Sequence of the first protein:
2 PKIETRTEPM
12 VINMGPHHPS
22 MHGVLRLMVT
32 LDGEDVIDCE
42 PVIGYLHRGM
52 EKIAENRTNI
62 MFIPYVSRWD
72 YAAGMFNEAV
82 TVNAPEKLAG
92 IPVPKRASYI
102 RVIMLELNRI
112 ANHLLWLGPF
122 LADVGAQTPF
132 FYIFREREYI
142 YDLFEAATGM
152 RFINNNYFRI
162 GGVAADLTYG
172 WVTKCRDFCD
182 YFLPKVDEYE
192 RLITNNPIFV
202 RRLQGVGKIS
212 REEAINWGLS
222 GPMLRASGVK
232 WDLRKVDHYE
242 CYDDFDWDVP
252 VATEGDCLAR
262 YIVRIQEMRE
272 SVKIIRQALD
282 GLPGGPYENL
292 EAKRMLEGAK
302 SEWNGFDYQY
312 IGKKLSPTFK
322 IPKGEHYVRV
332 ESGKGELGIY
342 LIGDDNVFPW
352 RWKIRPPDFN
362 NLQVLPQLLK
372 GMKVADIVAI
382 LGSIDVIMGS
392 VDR

Interface contacts:
Residue A166 in the first protein interacts with residue W84 in the second protein (closest heavy-atom distance 4.5 Å).
Residue A166 in the first protein interacts with residue G82 in the second protein (closest heavy-atom distance 4.9 Å).
Residue G150 in the first protein contacts residue W84 in the second protein (closest heavy-atom distance 4.5 Å).
Residue T149 in the first protein contacts residue W84 in the second protein (closest heavy-atom distance 3.2 Å).
Residue R160 in the first protein contacts residue W84 in the second protein (closest heavy-atom distance 4.1 Å).
Residue R160 in the first protein is in contact with residue N83 in the second protein (closest heavy-atom distance 3.5 Å).
Residue N157 in the first protein contacts residue W84 in the second protein (closest heavy-atom distance 4.1 Å).
Residue A166 in the first protein is in contact with residue N83 in the second protein (closest heavy-atom distance 3.7 Å).
Residue A148 in the first protein is in contact with residue W84 in the second protein (closest heavy-atom distance 3.7 Å).
Residue K315 in the first protein contacts residue N83 in the second protein (closest heavy-atom distance 4.3 Å).
Residue Y170 in the first protein interacts with residue F63 in the second protein (closest heavy-atom distance 4.2 Å).
Residue Y158 in the first protein interacts with residue W84 in the second protein (closest heavy-atom distance 4.3 Å).
Residue A165 in the first protein contacts residue N83 in the second protein (closest heavy-atom distance 3.3 Å).
Residue A165 in the first protein contacts residue W84 in the second protein (closest heavy-atom distance 4.4 Å).

This data describes a binding interaction between two proteins.

Sequence of the second protein:
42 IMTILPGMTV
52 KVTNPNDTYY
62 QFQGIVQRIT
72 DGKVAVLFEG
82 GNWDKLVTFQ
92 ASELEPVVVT